Sequence of protein 2:
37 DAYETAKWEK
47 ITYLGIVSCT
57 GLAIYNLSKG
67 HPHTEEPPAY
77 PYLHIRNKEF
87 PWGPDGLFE

These two protein chains interact to form a complex.

Interface contacts:
Residue I115 in protein 1 interacts with residue Y78 in protein 2 (closest heavy-atom distance 3.9 Å).
Residue S192 in protein 1 contacts residue F86 in protein 2 (closest heavy-atom distance 4.3 Å).
Residue W149 in protein 1 is in contact with residue E45 in protein 2 (closest heavy-atom distance 3.3 Å).
Residue M36 in protein 1 contacts residue P87 in protein 2 (closest heavy-atom distance 4.1 Å).
Residue L138 in protein 1 contacts residue C55 in protein 2 (closest heavy-atom distance 3.4 Å).
Residue A156 in protein 1 is in contact with residue T41 in protein 2 (closest heavy-atom distance 4.1 Å).
Residue T148 in protein 1 contacts residue W44 in protein 2 (closest heavy-atom distance 3.3 Å).
Residue S142 in protein 1 contacts residue I52 in protein 2 (closest heavy-atom distance 3.9 Å).
Residue G123 in protein 1 contacts residue L79 in protein 2 (closest heavy-atom distance 4.1 Å).
Residue I124 in protein 1 interacts with residue L79 in protein 2 (closest heavy-atom distance 3.5 Å).
Residue L135 in protein 1 interacts with residue C55 in protein 2 (closest heavy-atom distance 4.1 Å).
Residue F179 in protein 1 interacts with residue A59 in protein 2 (closest heavy-atom distance 4.1 Å).
Residue W125 in protein 1 contacts residue T70 in protein 2 (closest heavy-atom distance 2.9 Å).
Residue S142 in protein 1 interacts with residue T48 in protein 2 (closest heavy-atom distance 4.1 Å).
Residue S194 in protein 1 contacts residue Y78 in protein 2 (closest heavy-atom distance 3.5 Å).
Residue H152 in protein 1 contacts residue E40 in protein 2 (closest heavy-atom distance 3.3 Å).
Residue Q186 in protein 1 is in contact with residue H67 in protein 2 (closest heavy-atom distance 3.6 Å).
Residue H152 in protein 1 is in contact with residue W44 in protein 2 (closest heavy-atom distance 4.0 Å).
Residue P188 in protein 1 interacts with residue H69 in protein 2 (closest heavy-atom distance 3.4 Å).
Residue L135 in protein 1 interacts with residue L58 in protein 2 (closest heavy-atom distance 3.5 Å).
Residue P121 in protein 1 contacts residue Y78 in protein 2 (closest heavy-atom distance 3.7 Å).
Residue E114 in protein 1 interacts with residue Y78 in protein 2 (closest heavy-atom distance 3.3 Å).
Residue L135 in protein 1 is in contact with residue A59 in protein 2 (closest heavy-atom distance 3.3 Å).
Residue Y185 in protein 1 interacts with residue F94 in protein 2 (closest heavy-atom distance 3.4 Å).
Residue Y35 in protein 1 is in contact with residue P87 in protein 2 (closest heavy-atom distance 3.7 Å).
Residue I132 in protein 1 is in contact with residue N62 in protein 2 (closest heavy-atom distance 4.1 Å).
Residue E131 in protein 1 interacts with residue N62 in protein 2 (closest heavy-atom distance 2.8 Å).
Residue A153 in protein 1 contacts residue T41 in protein 2 (closest heavy-atom distance 3.9 Å).
Residue D193 in protein 1 contacts residue L79 in protein 2 (closest heavy-atom distance 3.8 Å).
Residue Y35 in protein 1 interacts with residue W88 in protein 2 (closest heavy-atom distance 3.6 Å).
Residue W149 in protein 1 is in contact with residue T41 in protein 2 (closest heavy-atom distance 3.4 Å).
Residue S142 in protein 1 is in contact with residue G51 in protein 2 (closest heavy-atom distance 3.1 Å).
Residue A146 in protein 1 interacts with residue T48 in protein 2 (closest heavy-atom distance 3.0 Å).
Residue I139 in protein 1 contacts residue C55 in protein 2 (closest heavy-atom distance 3.5 Å).
Residue M182 in protein 1 interacts with residue L63 in protein 2 (closest heavy-atom distance 3.8 Å).
Residue S192 in protein 1 contacts residue I81 in protein 2 (closest heavy-atom distance 3.4 Å).
Residue H37 in protein 1 interacts with residue K84 in protein 2 (closest heavy-atom distance 3.6 Å).
Residue M36 in protein 1 interacts with residue K84 in protein 2 (closest heavy-atom distance 3.4 Å).
Residue G123 in protein 1 is in contact with residue Y76 in protein 2 (closest heavy-atom distance 4.2 Å).
Residue L138 in protein 1 is in contact with residue L58 in protein 2 (closest heavy-atom distance 3.9 Å).
Residue A156 in protein 1 contacts residue D37 in protein 2 (closest heavy-atom distance 3.6 Å).
Residue W149 in protein 1 is in contact with residue W44 in protein 2 (closest heavy-atom distance 3.9 Å).
Residue G123 in protein 1 is in contact with residue P73 in protein 2 (closest heavy-atom distance 3.1 Å).
Residue S142 in protein 1 is in contact with residue C55 in protein 2 (closest heavy-atom distance 3.8 Å).
Residue L172 in protein 1 interacts with residue I52 in protein 2 (closest heavy-atom distance 3.7 Å).
Residue H152 in protein 1 interacts with residue T41 in protein 2 (closest heavy-atom distance 2.7 Å).
Residue T190 in protein 1 contacts residue E95 in protein 2 (closest heavy-atom distance 4.2 Å).
Residue L122 in protein 1 contacts residue Y76 in protein 2 (closest heavy-atom distance 3.4 Å).
Residue D193 in protein 1 interacts with residue Y78 in protein 2 (closest heavy-atom distance 3.9 Å).
Residue F134 in protein 1 contacts residue L58 in protein 2 (closest heavy-atom distance 4.2 Å).
Residue A145 in protein 1 contacts residue W44 in protein 2 (closest heavy-atom distance 4.0 Å).
Residue L122 in protein 1 contacts residue Y78 in protein 2 (closest heavy-atom distance 2.9 Å).
Residue D193 in protein 1 interacts with residue H80 in protein 2 (closest heavy-atom distance 3.6 Å).
Residue S192 in protein 1 interacts with residue H80 in protein 2 (closest heavy-atom distance 3.8 Å).
Residue W125 in protein 1 is in contact with residue E71 in protein 2 (closest heavy-atom distance 4.2 Å).
Residue A145 in protein 1 contacts residue T48 in protein 2 (closest heavy-atom distance 3.0 Å).
Residue S194 in protein 1 interacts with residue L79 in protein 2 (closest heavy-atom distance 4.2 Å).
Residue F179 in protein 1 interacts with residue L63 in protein 2 (closest heavy-atom distance 4.1 Å).
Residue A145 in protein 1 contacts residue I47 in protein 2 (closest heavy-atom distance 4.2 Å).
Residue L135 in protein 1 is in contact with residue N62 in protein 2 (closest heavy-atom distance 3.2 Å).

Sequence of protein 1:
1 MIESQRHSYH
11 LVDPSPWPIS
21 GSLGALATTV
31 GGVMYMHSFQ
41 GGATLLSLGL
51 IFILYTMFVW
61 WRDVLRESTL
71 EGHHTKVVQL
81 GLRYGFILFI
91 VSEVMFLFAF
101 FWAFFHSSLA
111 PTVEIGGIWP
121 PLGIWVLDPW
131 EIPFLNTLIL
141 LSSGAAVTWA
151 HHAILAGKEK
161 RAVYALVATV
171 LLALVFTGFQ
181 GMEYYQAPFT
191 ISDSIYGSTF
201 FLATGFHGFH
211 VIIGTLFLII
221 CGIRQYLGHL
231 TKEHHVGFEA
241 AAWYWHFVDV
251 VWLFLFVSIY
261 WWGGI